Sequence of the second protein:
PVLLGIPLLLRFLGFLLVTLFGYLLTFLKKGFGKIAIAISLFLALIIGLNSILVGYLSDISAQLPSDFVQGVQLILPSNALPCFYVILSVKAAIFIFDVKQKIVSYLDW

These two protein chains interact to form a complex.

Sequence of the first protein:
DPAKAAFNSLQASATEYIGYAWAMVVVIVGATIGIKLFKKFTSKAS

Residue-level contacts at the interface:
Residue L75 in the second protein interacts with residue V31 in the first protein (closest heavy-atom distance 4.3 Å).
Residue F85 in the second protein is in contact with residue F42 in the first protein (closest heavy-atom distance 4.8 Å).
Residue Q71 in the second protein interacts with residue V31 in the first protein (closest heavy-atom distance 3.7 Å).
Residue V73 in the second protein interacts with residue A35 in the first protein (closest heavy-atom distance 4.2 Å).
Residue G72 in the second protein interacts with residue A35 in the first protein (closest heavy-atom distance 3.8 Å).
Residue F69 in the second protein interacts with residue V30 in the first protein (closest heavy-atom distance 3.8 Å).
Residue G72 in the second protein contacts residue G34 in the first protein (closest heavy-atom distance 4.3 Å).
Residue I76 in the second protein contacts residue I39 in the first protein (closest heavy-atom distance 3.5 Å).
Residue V73 in the second protein contacts residue G34 in the first protein (closest heavy-atom distance 3.4 Å).
Residue L82 in the second protein interacts with residue F42 in the first protein (closest heavy-atom distance 3.7 Å).
Residue I76 in the second protein contacts residue A35 in the first protein (closest heavy-atom distance 3.0 Å).
Residue I76 in the second protein is in contact with residue G34 in the first protein (closest heavy-atom distance 4.9 Å).
Residue F85 in the second protein is in contact with residue F45 in the first protein (closest heavy-atom distance 4.1 Å).
Residue V73 in the second protein contacts residue G38 in the first protein (closest heavy-atom distance 3.9 Å).
Residue I88 in the second protein contacts residue A49 in the first protein (closest heavy-atom distance 4.2 Å).
Residue A81 in the second protein interacts with residue F42 in the first protein (closest heavy-atom distance 3.6 Å).
Residue F69 in the second protein contacts residue G34 in the first protein (closest heavy-atom distance 3.7 Å).
Residue I76 in the second protein is in contact with residue G38 in the first protein (closest heavy-atom distance 4.0 Å).
Residue I88 in the second protein contacts residue F45 in the first protein (closest heavy-atom distance 4.6 Å).
Residue F69 in the second protein interacts with residue I37 in the first protein (closest heavy-atom distance 4.4 Å).
Residue D68 in the second protein contacts residue V30 in the first protein (closest heavy-atom distance 4.0 Å).
Residue G72 in the second protein interacts with residue V31 in the first protein (closest heavy-atom distance 3.5 Å).
Residue I88 in the second protein interacts with residue T46 in the first protein (closest heavy-atom distance 3.8 Å).
Residue L77 in the second protein contacts residue F42 in the first protein (closest heavy-atom distance 3.5 Å).
Residue F69 in the second protein contacts residue V33 in the first protein (closest heavy-atom distance 3.5 Å).